This data describes a binding interaction between two proteins.

Sequence of chain B:
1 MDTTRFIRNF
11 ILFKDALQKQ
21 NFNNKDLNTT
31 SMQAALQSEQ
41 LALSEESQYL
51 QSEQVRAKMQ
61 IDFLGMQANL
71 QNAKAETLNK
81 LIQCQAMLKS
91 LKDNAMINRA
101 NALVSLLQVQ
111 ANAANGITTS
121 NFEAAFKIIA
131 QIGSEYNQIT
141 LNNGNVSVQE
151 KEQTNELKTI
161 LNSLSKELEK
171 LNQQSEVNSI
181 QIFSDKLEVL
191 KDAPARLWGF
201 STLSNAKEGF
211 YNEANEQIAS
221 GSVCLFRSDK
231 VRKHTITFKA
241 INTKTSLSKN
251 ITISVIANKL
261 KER

Sequence of chain A:
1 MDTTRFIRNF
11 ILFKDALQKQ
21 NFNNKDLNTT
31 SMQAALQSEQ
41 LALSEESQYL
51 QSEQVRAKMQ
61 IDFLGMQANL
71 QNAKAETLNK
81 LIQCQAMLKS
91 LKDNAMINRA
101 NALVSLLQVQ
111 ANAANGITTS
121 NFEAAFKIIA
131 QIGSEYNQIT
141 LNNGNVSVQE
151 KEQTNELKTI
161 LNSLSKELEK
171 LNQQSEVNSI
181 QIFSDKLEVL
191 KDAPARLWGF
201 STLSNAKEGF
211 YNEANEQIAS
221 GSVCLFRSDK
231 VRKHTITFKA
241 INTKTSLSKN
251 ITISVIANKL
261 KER

Interface contacts:
Residue I7 in chain A is in contact with residue L260 in chain B (closest heavy-atom distance 3.7 Å).
Residue T3 in chain A contacts residue L190 in chain B (closest heavy-atom distance 3.7 Å).
Residue I11 in chain A contacts residue K259 in chain B (closest heavy-atom distance 4.8 Å).
Residue D2 in chain A is in contact with residue E188 in chain B (closest heavy-atom distance 4.6 Å).
Residue T4 in chain A interacts with residue E188 in chain B (closest heavy-atom distance 3.3 Å).
Residue I7 in chain A interacts with residue N258 in chain B (closest heavy-atom distance 4.2 Å).
Residue T4 in chain A contacts residue L190 in chain B (closest heavy-atom distance 4.2 Å).
Residue F10 in chain A interacts with residue L260 in chain B (closest heavy-atom distance 3.8 Å).
Residue I7 in chain A is in contact with residue K259 in chain B (closest heavy-atom distance 3.8 Å).
Residue T4 in chain A interacts with residue I256 in chain B (closest heavy-atom distance 3.8 Å).
Residue T4 in chain A interacts with residue V189 in chain B (closest heavy-atom distance 4.1 Å).
Residue I11 in chain A is in contact with residue L260 in chain B (closest heavy-atom distance 3.8 Å).
Residue M1 in chain A is in contact with residue K186 in chain B (closest heavy-atom distance 5.0 Å).
Residue D2 in chain A contacts residue K186 in chain B (closest heavy-atom distance 3.7 Å).